Residue-level contacts at the interface:
Residue V49 in the second protein contacts residue Q53 in the first protein (closest heavy-atom distance 3.3 Å).
Residue H25 in the second protein interacts with residue S25 in the first protein (closest heavy-atom distance 2.9 Å).
Residue E50 in the second protein interacts with residue M49 in the first protein (closest heavy-atom distance 3.6 Å).
Residue K15 in the second protein is in contact with residue I14 in the first protein (closest heavy-atom distance 3.6 Å).
Residue I28 in the second protein interacts with residue S25 in the first protein (closest heavy-atom distance 3.8 Å).
Residue G53 in the second protein interacts with residue Q53 in the first protein (closest heavy-atom distance 2.9 Å).
Residue V67 in the second protein interacts with residue I67 in the first protein (closest heavy-atom distance 3.2 Å).
Residue F42 in the second protein is in contact with residue S39 in the first protein (closest heavy-atom distance 3.3 Å).
Residue D57 in the second protein contacts residue Q56 in the first protein (closest heavy-atom distance 3.7 Å).
Residue T11 in the second protein is in contact with residue I14 in the first protein (closest heavy-atom distance 3.6 Å).
Residue I21 in the second protein contacts residue C18 in the first protein (closest heavy-atom distance 3.6 Å).
Residue V49 in the second protein interacts with residue M49 in the first protein (closest heavy-atom distance 3.7 Å).
Residue E32 in the second protein interacts with residue M32 in the first protein (closest heavy-atom distance 3.9 Å).
Residue A46 in the second protein contacts residue T46 in the first protein (closest heavy-atom distance 3.0 Å).
Residue L38 in the second protein is in contact with residue S39 in the first protein (closest heavy-atom distance 3.8 Å).
Residue T11 in the second protein is in contact with residue L11 in the first protein (closest heavy-atom distance 3.6 Å).
Residue F42 in the second protein is in contact with residue A42 in the first protein (closest heavy-atom distance 3.8 Å).
Residue H39 in the second protein contacts residue E38 in the first protein (closest heavy-atom distance 3.5 Å).
Residue I56 in the second protein interacts with residue Q56 in the first protein (closest heavy-atom distance 2.7 Å).
Residue I70 in the second protein interacts with residue D70 in the first protein (closest heavy-atom distance 2.9 Å).
Residue T17 in the second protein interacts with residue C18 in the first protein (closest heavy-atom distance 3.9 Å).
Residue I35 in the second protein contacts residue C36 in the first protein (closest heavy-atom distance 3.8 Å).
Residue A46 in the second protein interacts with residue A42 in the first protein (closest heavy-atom distance 3.8 Å).
Residue V63 in the second protein interacts with residue L64 in the first protein (closest heavy-atom distance 3.2 Å).
Residue H25 in the second protein is in contact with residue D24 in the first protein (closest heavy-atom distance 3.4 Å).
Residue A80 in the second protein interacts with residue K76 in the first protein (closest heavy-atom distance 3.8 Å).
Residue E32 in the second protein is in contact with residue R31 in the first protein (closest heavy-atom distance 2.9 Å).
Residue V67 in the second protein contacts residue Q66 in the first protein (closest heavy-atom distance 3.6 Å).
Residue M43 in the second protein is in contact with residue A42 in the first protein (closest heavy-atom distance 3.5 Å).
Residue A14 in the second protein interacts with residue I14 in the first protein (closest heavy-atom distance 3.5 Å).
Residue I35 in the second protein interacts with residue M32 in the first protein (closest heavy-atom distance 3.6 Å).
Residue H39 in the second protein is in contact with residue M35 in the first protein (closest heavy-atom distance 3.1 Å).
Residue E32 in the second protein interacts with residue S28 in the first protein (closest heavy-atom distance 3.3 Å).
Residue A46 in the second protein is in contact with residue R45 in the first protein (closest heavy-atom distance 3.0 Å).
Residue H25 in the second protein interacts with residue V21 in the first protein (closest heavy-atom distance 3.9 Å).
Residue E60 in the second protein is in contact with residue Q56 in the first protein (closest heavy-atom distance 3.7 Å).
Residue I70 in the second protein is in contact with residue M71 in the first protein (closest heavy-atom distance 3.2 Å).
Residue L31 in the second protein contacts residue M32 in the first protein (closest heavy-atom distance 3.8 Å).
Residue I35 in the second protein is in contact with residue M35 in the first protein (closest heavy-atom distance 3.5 Å).
Residue E32 in the second protein is in contact with residue M35 in the first protein (closest heavy-atom distance 3.9 Å).
Residue L18 in the second protein contacts residue Q17 in the first protein (closest heavy-atom distance 3.5 Å).
Residue V49 in the second protein interacts with residue L50 in the first protein (closest heavy-atom distance 3.9 Å).
Residue I70 in the second protein is in contact with residue I67 in the first protein (closest heavy-atom distance 3.5 Å).
Residue M29 in the second protein contacts residue S28 in the first protein (closest heavy-atom distance 3.3 Å).
Residue M43 in the second protein contacts residue E38 in the first protein (closest heavy-atom distance 2.7 Å).
Residue T77 in the second protein is in contact with residue K76 in the first protein (closest heavy-atom distance 2.4 Å).
Residue I21 in the second protein interacts with residue V21 in the first protein (closest heavy-atom distance 3.2 Å).
Residue R24 in the second protein contacts residue T22 in the first protein (closest heavy-atom distance 3.8 Å).
Residue K74 in the second protein is in contact with residue D70 in the first protein (closest heavy-atom distance 4.0 Å).
Residue M43 in the second protein contacts residue S39 in the first protein (closest heavy-atom distance 3.6 Å).
Residue A46 in the second protein interacts with residue M49 in the first protein (closest heavy-atom distance 3.5 Å).
Residue T11 in the second protein is in contact with residue E10 in the first protein (closest heavy-atom distance 4.0 Å).
Residue H39 in the second protein is in contact with residue S39 in the first protein (closest heavy-atom distance 3.1 Å).
Residue V67 in the second protein interacts with residue G63 in the first protein (closest heavy-atom distance 2.9 Å).
Residue R36 in the second protein interacts with residue M35 in the first protein (closest heavy-atom distance 3.4 Å).
Residue K15 in the second protein contacts residue E10 in the first protein (closest heavy-atom distance 4.0 Å).
Residue L18 in the second protein is in contact with residue C18 in the first protein (closest heavy-atom distance 3.7 Å).
Residue R36 in the second protein contacts residue R31 in the first protein (closest heavy-atom distance 3.0 Å).
Residue I28 in the second protein is in contact with residue S28 in the first protein (closest heavy-atom distance 3.6 Å).
Residue I21 in the second protein contacts residue T22 in the first protein (closest heavy-atom distance 3.9 Å).

Sequence of the first protein:
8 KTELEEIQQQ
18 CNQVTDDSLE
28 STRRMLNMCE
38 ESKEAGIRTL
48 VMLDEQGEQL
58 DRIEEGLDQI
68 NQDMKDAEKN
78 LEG

Sequence of the second protein:
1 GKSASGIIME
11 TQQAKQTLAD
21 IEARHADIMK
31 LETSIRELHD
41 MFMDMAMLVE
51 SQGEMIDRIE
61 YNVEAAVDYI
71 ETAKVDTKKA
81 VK

These two protein chains interact to form a complex.